Interface contacts:
Residue Y7 in chain A contacts residue I21 in chain B (closest heavy-atom distance 3.8 Å).
Residue L4 in chain A is in contact with residue Y25 in chain B (closest heavy-atom distance 2.3 Å).

Sequence of chain B:
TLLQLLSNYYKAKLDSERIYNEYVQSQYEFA

These two protein chains interact to form a complex.

Sequence of chain A:
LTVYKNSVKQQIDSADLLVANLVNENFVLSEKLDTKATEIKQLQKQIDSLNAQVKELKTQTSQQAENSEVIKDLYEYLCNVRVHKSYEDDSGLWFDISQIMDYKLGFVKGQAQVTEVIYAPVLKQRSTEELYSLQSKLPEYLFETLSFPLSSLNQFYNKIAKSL